These two protein chains interact to form a complex.

Sequence of protein 2:
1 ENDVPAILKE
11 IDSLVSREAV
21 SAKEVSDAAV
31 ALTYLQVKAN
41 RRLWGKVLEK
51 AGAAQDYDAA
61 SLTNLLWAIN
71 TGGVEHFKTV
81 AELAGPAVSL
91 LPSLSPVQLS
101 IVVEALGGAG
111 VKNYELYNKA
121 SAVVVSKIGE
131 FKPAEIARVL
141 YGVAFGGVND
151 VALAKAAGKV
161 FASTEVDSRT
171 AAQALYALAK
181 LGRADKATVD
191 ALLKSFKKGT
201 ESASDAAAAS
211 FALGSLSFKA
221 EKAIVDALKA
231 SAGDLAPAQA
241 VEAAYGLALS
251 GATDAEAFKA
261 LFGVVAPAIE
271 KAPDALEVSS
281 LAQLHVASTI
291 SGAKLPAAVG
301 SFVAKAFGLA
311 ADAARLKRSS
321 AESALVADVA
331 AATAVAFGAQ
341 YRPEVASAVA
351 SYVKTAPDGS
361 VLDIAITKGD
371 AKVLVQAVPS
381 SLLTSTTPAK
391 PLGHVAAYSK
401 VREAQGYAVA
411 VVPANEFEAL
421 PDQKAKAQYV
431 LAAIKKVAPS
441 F

Sequence of protein 1:
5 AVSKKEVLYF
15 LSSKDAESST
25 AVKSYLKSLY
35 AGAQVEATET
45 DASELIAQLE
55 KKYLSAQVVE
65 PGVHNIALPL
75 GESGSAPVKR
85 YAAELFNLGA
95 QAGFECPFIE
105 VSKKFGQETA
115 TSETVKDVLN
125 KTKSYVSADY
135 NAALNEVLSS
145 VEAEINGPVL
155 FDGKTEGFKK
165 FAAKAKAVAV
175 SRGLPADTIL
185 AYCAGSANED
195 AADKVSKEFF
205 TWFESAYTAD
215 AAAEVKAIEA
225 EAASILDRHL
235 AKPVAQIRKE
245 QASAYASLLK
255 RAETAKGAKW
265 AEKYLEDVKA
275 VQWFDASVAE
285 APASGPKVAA

Contacts between the two chains:
Residue D358 in protein 2 is in contact with residue V39 in protein 1 (closest heavy-atom distance 3.3 Å).
Residue E270 in protein 2 is in contact with residue Y34 in protein 1 (closest heavy-atom distance 3.2 Å).
Residue F77 in protein 2 interacts with residue E88 in protein 1 (closest heavy-atom distance 3.5 Å).
Residue K305 in protein 2 is in contact with residue L33 in protein 1 (closest heavy-atom distance 3.3 Å).
Residue L316 in protein 2 interacts with residue K9 in protein 1 (closest heavy-atom distance 3.7 Å).
Residue L316 in protein 2 interacts with residue L12 in protein 1 (closest heavy-atom distance 3.8 Å).
Residue G359 in protein 2 interacts with residue A41 in protein 1 (closest heavy-atom distance 3.6 Å).
Residue E115 in protein 2 is in contact with residue E208 in protein 1 (closest heavy-atom distance 2.7 Å).
Residue R183 in protein 2 is in contact with residue E193 in protein 1 (closest heavy-atom distance 2.9 Å).
Residue Y114 in protein 2 interacts with residue E208 in protein 1 (closest heavy-atom distance 2.6 Å).
Residue L309 in protein 2 contacts residue L33 in protein 1 (closest heavy-atom distance 3.8 Å).
Residue P273 in protein 2 interacts with residue Y34 in protein 1 (closest heavy-atom distance 3.5 Å).
Residue E115 in protein 2 interacts with residue K83 in protein 1 (closest heavy-atom distance 2.9 Å).
Residue K317 in protein 2 is in contact with residue Y13 in protein 1 (closest heavy-atom distance 3.4 Å).
Residue K112 in protein 2 interacts with residue A87 in protein 1 (closest heavy-atom distance 3.7 Å).
Residue D150 in protein 2 contacts residue D197 in protein 1 (closest heavy-atom distance 3.4 Å).
Residue S320 in protein 2 is in contact with residue K107 in protein 1 (closest heavy-atom distance 3.7 Å).
Residue S385 in protein 2 interacts with residue E193 in protein 1 (closest heavy-atom distance 3.8 Å).
Residue F302 in protein 2 interacts with residue Y34 in protein 1 (closest heavy-atom distance 3.6 Å).
Residue N113 in protein 2 contacts residue E208 in protein 1 (closest heavy-atom distance 3.3 Å).
Residue D312 in protein 2 interacts with residue L12 in protein 1 (closest heavy-atom distance 3.7 Å).
Residue V353 in protein 2 is in contact with residue T44 in protein 1 (closest heavy-atom distance 3.1 Å).
Residue G85 in protein 2 interacts with residue A80 in protein 1 (closest heavy-atom distance 3.5 Å).
Residue L309 in protein 2 interacts with residue L12 in protein 1 (closest heavy-atom distance 3.3 Å).
Residue V278 in protein 2 is in contact with residue L15 in protein 1 (closest heavy-atom distance 3.8 Å).
Residue G359 in protein 2 interacts with residue T42 in protein 1 (closest heavy-atom distance 3.4 Å).
Residue D274 in protein 2 contacts residue K27 in protein 1 (closest heavy-atom distance 3.4 Å).
Residue N118 in protein 2 is in contact with residue K201 in protein 1 (closest heavy-atom distance 3.4 Å).
Residue K317 in protein 2 is in contact with residue S16 in protein 1 (closest heavy-atom distance 3.8 Å).
Residue D312 in protein 2 contacts residue T42 in protein 1 (closest heavy-atom distance 3.3 Å).
Residue S320 in protein 2 is in contact with residue E99 in protein 1 (closest heavy-atom distance 3.3 Å).
Residue A81 in protein 2 is in contact with residue R84 in protein 1 (closest heavy-atom distance 3.6 Å).
Residue K305 in protein 2 is in contact with residue G36 in protein 1 (closest heavy-atom distance 3.3 Å).
Residue V361 in protein 2 interacts with residue T42 in protein 1 (closest heavy-atom distance 3.4 Å).
Residue D150 in protein 2 is in contact with residue K201 in protein 1 (closest heavy-atom distance 3.2 Å).
Residue E82 in protein 2 contacts residue R84 in protein 1 (closest heavy-atom distance 3.3 Å).
Residue A152 in protein 2 contacts residue D197 in protein 1 (closest heavy-atom distance 3.4 Å).
Residue K112 in protein 2 contacts residue Y211 in protein 1 (closest heavy-atom distance 3.5 Å).
Residue K78 in protein 2 interacts with residue R84 in protein 1 (closest heavy-atom distance 3.6 Å).
Residue L309 in protein 2 is in contact with residue Y29 in protein 1 (closest heavy-atom distance 3.6 Å).
Residue A313 in protein 2 is in contact with residue L12 in protein 1 (closest heavy-atom distance 3.4 Å).
Residue D312 in protein 2 is in contact with residue K8 in protein 1 (closest heavy-atom distance 3.5 Å).
Residue Y114 in protein 2 interacts with residue F204 in protein 1 (closest heavy-atom distance 3.8 Å).
Residue N113 in protein 2 is in contact with residue K83 in protein 1 (closest heavy-atom distance 3.2 Å).
Residue F302 in protein 2 contacts residue L30 in protein 1 (closest heavy-atom distance 3.3 Å).
Residue S319 in protein 2 interacts with residue E99 in protein 1 (closest heavy-atom distance 2.9 Å).
Residue A313 in protein 2 interacts with residue L15 in protein 1 (closest heavy-atom distance 3.8 Å).
Residue A298 in protein 2 is in contact with residue Y34 in protein 1 (closest heavy-atom distance 3.2 Å).
Residue S121 in protein 2 contacts residue K201 in protein 1 (closest heavy-atom distance 3.8 Å).
Residue E82 in protein 2 contacts residue P81 in protein 1 (closest heavy-atom distance 3.4 Å).
Residue K305 in protein 2 interacts with residue A37 in protein 1 (closest heavy-atom distance 2.4 Å).
Residue K155 in protein 2 is in contact with residue D194 in protein 1 (closest heavy-atom distance 2.6 Å).
Residue N118 in protein 2 interacts with residue T205 in protein 1 (closest heavy-atom distance 3.1 Å).
Residue D274 in protein 2 interacts with residue K31 in protein 1 (closest heavy-atom distance 3.3 Å).
Residue K317 in protein 2 contacts residue Q95 in protein 1 (closest heavy-atom distance 2.6 Å).
Residue V151 in protein 2 interacts with residue E193 in protein 1 (closest heavy-atom distance 3.5 Å).
Residue N149 in protein 2 interacts with residue D197 in protein 1 (closest heavy-atom distance 3.5 Å).
Residue V151 in protein 2 is in contact with residue D197 in protein 1 (closest heavy-atom distance 2.9 Å).
Residue K305 in protein 2 is in contact with residue V39 in protein 1 (closest heavy-atom distance 3.8 Å).
Residue F302 in protein 2 contacts residue L33 in protein 1 (closest heavy-atom distance 3.2 Å).